This data describes a binding interaction between two proteins.

Contacts between the two chains:
Residue S208 in protein 1 interacts with residue Q144 in protein 2 (closest heavy-atom distance 2.4 Å).
Residue D199 in protein 1 is in contact with residue K165 in protein 2 (closest heavy-atom distance 3.8 Å).
Residue A203 in protein 1 contacts residue I148 in protein 2 (closest heavy-atom distance 4.9 Å).
Residue D199 in protein 1 interacts with residue L160 in protein 2 (closest heavy-atom distance 4.3 Å).
Residue N192 in protein 1 is in contact with residue K162 in protein 2 (closest heavy-atom distance 3.8 Å).
Residue Q244 in protein 1 interacts with residue M130 in protein 2 (closest heavy-atom distance 3.8 Å).
Residue D199 in protein 1 is in contact with residue S161 in protein 2 (closest heavy-atom distance 4.6 Å).
Residue D199 in protein 1 interacts with residue T164 in protein 2 (closest heavy-atom distance 2.3 Å).
Residue T191 in protein 1 contacts residue F170 in protein 2 (closest heavy-atom distance 3.7 Å).
Residue A203 in protein 1 is in contact with residue L153 in protein 2 (closest heavy-atom distance 4.0 Å).
Residue A258 in protein 1 contacts residue L115 in protein 2 (closest heavy-atom distance 3.8 Å).
Residue V206 in protein 1 is in contact with residue Y156 in protein 2 (closest heavy-atom distance 3.5 Å).
Residue L195 in protein 1 contacts residue K162 in protein 2 (closest heavy-atom distance 4.7 Å).
Residue A203 in protein 1 is in contact with residue L160 in protein 2 (closest heavy-atom distance 4.4 Å).
Residue L241 in protein 1 is in contact with residue M130 in protein 2 (closest heavy-atom distance 4.5 Å).
Residue I255 in protein 1 is in contact with residue N119 in protein 2 (closest heavy-atom distance 3.3 Å).
Residue A203 in protein 1 interacts with residue Y156 in protein 2 (closest heavy-atom distance 4.1 Å).
Residue L207 in protein 1 is in contact with residue L153 in protein 2 (closest heavy-atom distance 3.9 Å).
Residue T202 in protein 1 contacts residue L160 in protein 2 (closest heavy-atom distance 3.7 Å).
Residue V198 in protein 1 is in contact with residue A157 in protein 2 (closest heavy-atom distance 3.5 Å).
Residue T202 in protein 1 interacts with residue Y156 in protein 2 (closest heavy-atom distance 4.8 Å).
Residue L200 in protein 1 contacts residue L153 in protein 2 (closest heavy-atom distance 3.8 Å).
Residue V198 in protein 1 interacts with residue S161 in protein 2 (closest heavy-atom distance 4.0 Å).
Residue L251 in protein 1 interacts with residue H122 in protein 2 (closest heavy-atom distance 3.7 Å).
Residue R293 in protein 1 is in contact with residue N119 in protein 2 (closest heavy-atom distance 3.4 Å).
Residue S208 in protein 1 is in contact with residue K147 in protein 2 (closest heavy-atom distance 4.5 Å).
Residue I255 in protein 1 contacts residue L115 in protein 2 (closest heavy-atom distance 3.6 Å).
Residue K194 in protein 1 interacts with residue K162 in protein 2 (closest heavy-atom distance 4.5 Å).
Residue L207 in protein 1 interacts with residue K147 in protein 2 (closest heavy-atom distance 3.9 Å).
Residue V198 in protein 1 interacts with residue L154 in protein 2 (closest heavy-atom distance 4.7 Å).
Residue A203 in protein 1 contacts residue A157 in protein 2 (closest heavy-atom distance 3.6 Å).
Residue R245 in protein 1 interacts with residue M130 in protein 2 (closest heavy-atom distance 3.9 Å).
Residue L207 in protein 1 interacts with residue I148 in protein 2 (closest heavy-atom distance 3.6 Å).
Residue S208 in protein 1 contacts residue I148 in protein 2 (closest heavy-atom distance 3.8 Å).
Residue L204 in protein 1 contacts residue I148 in protein 2 (closest heavy-atom distance 3.7 Å).
Residue N197 in protein 1 interacts with residue S161 in protein 2 (closest heavy-atom distance 3.4 Å).
Residue R245 in protein 1 is in contact with residue K126 in protein 2 (closest heavy-atom distance 3.4 Å).
Residue L207 in protein 1 interacts with residue E152 in protein 2 (closest heavy-atom distance 4.3 Å).
Residue L207 in protein 1 is in contact with residue N149 in protein 2 (closest heavy-atom distance 5.0 Å).
Residue L204 in protein 1 interacts with residue L153 in protein 2 (closest heavy-atom distance 3.6 Å).
Residue L259 in protein 1 interacts with residue R112 in protein 2 (closest heavy-atom distance 3.8 Å).
Residue P196 in protein 1 is in contact with residue K162 in protein 2 (closest heavy-atom distance 3.7 Å).
Residue D248 in protein 1 contacts residue K126 in protein 2 (closest heavy-atom distance 4.0 Å).
Residue D199 in protein 1 is in contact with residue A157 in protein 2 (closest heavy-atom distance 3.4 Å).
Residue K194 in protein 1 contacts residue T169 in protein 2 (closest heavy-atom distance 3.4 Å).
Residue P196 in protein 1 interacts with residue S161 in protein 2 (closest heavy-atom distance 3.5 Å).
Residue T202 in protein 1 contacts residue T164 in protein 2 (closest heavy-atom distance 4.1 Å).
Residue G240 in protein 1 is in contact with residue E132 in protein 2 (closest heavy-atom distance 4.8 Å).
Residue L207 in protein 1 interacts with residue Y156 in protein 2 (closest heavy-atom distance 4.2 Å).
Residue P196 in protein 1 interacts with residue P168 in protein 2 (closest heavy-atom distance 4.6 Å).
Residue L259 in protein 1 is in contact with residue L115 in protein 2 (closest heavy-atom distance 3.7 Å).
Residue L200 in protein 1 interacts with residue L154 in protein 2 (closest heavy-atom distance 4.5 Å).
Residue L200 in protein 1 interacts with residue A157 in protein 2 (closest heavy-atom distance 4.2 Å).
Residue Q244 in protein 1 interacts with residue K126 in protein 2 (closest heavy-atom distance 3.7 Å).
Residue R293 in protein 1 is in contact with residue E116 in protein 2 (closest heavy-atom distance 4.0 Å).
Residue L195 in protein 1 is in contact with residue S161 in protein 2 (closest heavy-atom distance 5.0 Å).
Residue V198 in protein 1 is in contact with residue T158 in protein 2 (closest heavy-atom distance 3.6 Å).
Residue D248 in protein 1 interacts with residue H122 in protein 2 (closest heavy-atom distance 5.0 Å).

Sequence of protein 2:
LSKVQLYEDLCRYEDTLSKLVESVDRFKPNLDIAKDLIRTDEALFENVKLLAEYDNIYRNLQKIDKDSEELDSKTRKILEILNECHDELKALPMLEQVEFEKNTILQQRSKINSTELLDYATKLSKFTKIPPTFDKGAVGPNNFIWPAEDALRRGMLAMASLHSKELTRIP

Sequence of protein 1:
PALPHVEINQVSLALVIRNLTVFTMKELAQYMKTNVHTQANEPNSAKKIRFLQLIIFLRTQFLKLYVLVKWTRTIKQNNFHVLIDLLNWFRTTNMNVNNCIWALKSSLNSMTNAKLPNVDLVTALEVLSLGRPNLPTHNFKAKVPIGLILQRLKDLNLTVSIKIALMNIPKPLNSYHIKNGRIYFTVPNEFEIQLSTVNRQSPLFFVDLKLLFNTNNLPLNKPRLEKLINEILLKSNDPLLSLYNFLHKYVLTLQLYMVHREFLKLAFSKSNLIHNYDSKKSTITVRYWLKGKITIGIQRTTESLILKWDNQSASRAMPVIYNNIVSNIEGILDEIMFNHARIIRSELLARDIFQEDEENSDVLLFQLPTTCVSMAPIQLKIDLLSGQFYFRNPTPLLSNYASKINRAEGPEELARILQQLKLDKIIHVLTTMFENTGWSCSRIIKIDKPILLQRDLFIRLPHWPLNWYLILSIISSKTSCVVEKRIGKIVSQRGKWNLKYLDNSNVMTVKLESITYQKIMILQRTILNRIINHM